Contacts between the two chains:
Residue S57 in the second protein is in contact with residue S9 in the first protein (closest heavy-atom distance 3.1 Å).
Residue G50 in the second protein contacts residue I8 in the first protein (closest heavy-atom distance 3.3 Å).
Residue F109 in the second protein is in contact with residue I8 in the first protein (closest heavy-atom distance 3.5 Å).
Residue Y103 in the second protein contacts residue T10 in the first protein (closest heavy-atom distance 4.9 Å).
Residue Y103 in the second protein contacts residue T11 in the first protein (closest heavy-atom distance 4.0 Å).
Residue Y60 in the second protein contacts residue L7 in the first protein (closest heavy-atom distance 4.2 Å).
Residue D54 in the second protein contacts residue T10 in the first protein (closest heavy-atom distance 2.8 Å).
Residue Y103 in the second protein contacts residue W15 in the first protein (closest heavy-atom distance 4.5 Å).
Residue G106 in the second protein contacts residue T11 in the first protein (closest heavy-atom distance 3.6 Å).
Residue T110 in the second protein interacts with residue I8 in the first protein (closest heavy-atom distance 4.6 Å).
Residue D31 in the second protein contacts residue P14 in the first protein (closest heavy-atom distance 3.7 Å).
Residue Y108 in the second protein is in contact with residue S9 in the first protein (closest heavy-atom distance 3.1 Å).
Residue W53 in the second protein is in contact with residue P14 in the first protein (closest heavy-atom distance 3.5 Å).
Residue W53 in the second protein interacts with residue V13 in the first protein (closest heavy-atom distance 3.4 Å).
Residue W47 in the second protein contacts residue L7 in the first protein (closest heavy-atom distance 3.7 Å).
Residue Y108 in the second protein is in contact with residue T10 in the first protein (closest heavy-atom distance 2.7 Å).
Residue D54 in the second protein is in contact with residue A12 in the first protein (closest heavy-atom distance 3.3 Å).
Residue H35 in the second protein contacts residue I8 in the first protein (closest heavy-atom distance 4.4 Å).
Residue Y108 in the second protein interacts with residue A12 in the first protein (closest heavy-atom distance 3.7 Å).
Residue Y108 in the second protein contacts residue W15 in the first protein (closest heavy-atom distance 3.7 Å).
Residue Y108 in the second protein is in contact with residue P14 in the first protein (closest heavy-atom distance 3.3 Å).
Residue W53 in the second protein is in contact with residue T10 in the first protein (closest heavy-atom distance 3.6 Å).
Residue F109 in the second protein is in contact with residue S9 in the first protein (closest heavy-atom distance 4.0 Å).
Residue S57 in the second protein interacts with residue I8 in the first protein (closest heavy-atom distance 3.4 Å).
Residue I51 in the second protein contacts residue I8 in the first protein (closest heavy-atom distance 3.9 Å).
Residue S56 in the second protein contacts residue T10 in the first protein (closest heavy-atom distance 3.3 Å).
Residue W53 in the second protein is in contact with residue A12 in the first protein (closest heavy-atom distance 3.0 Å).
Residue G107 in the second protein interacts with residue S9 in the first protein (closest heavy-atom distance 4.9 Å).
Residue G107 in the second protein interacts with residue T10 in the first protein (closest heavy-atom distance 3.6 Å).
Residue Y108 in the second protein contacts residue T11 in the first protein (closest heavy-atom distance 4.7 Å).
Residue G107 in the second protein contacts residue T11 in the first protein (closest heavy-atom distance 4.8 Å).
Residue F109 in the second protein contacts residue K6 in the first protein (closest heavy-atom distance 3.5 Å).
Residue W47 in the second protein interacts with residue I8 in the first protein (closest heavy-atom distance 3.9 Å).
Residue I58 in the second protein interacts with residue L7 in the first protein (closest heavy-atom distance 4.4 Å).
Residue S52 in the second protein is in contact with residue T10 in the first protein (closest heavy-atom distance 4.1 Å).
Residue S56 in the second protein contacts residue S9 in the first protein (closest heavy-atom distance 4.8 Å).
Residue Y108 in the second protein is in contact with residue I8 in the first protein (closest heavy-atom distance 4.4 Å).
Residue I58 in the second protein is in contact with residue I8 in the first protein (closest heavy-atom distance 4.0 Å).
Residue S52 in the second protein is in contact with residue I8 in the first protein (closest heavy-atom distance 4.0 Å).
Residue G106 in the second protein interacts with residue T10 in the first protein (closest heavy-atom distance 4.9 Å).
Residue S57 in the second protein interacts with residue T10 in the first protein (closest heavy-atom distance 4.9 Å).
Residue G59 in the second protein contacts residue I8 in the first protein (closest heavy-atom distance 3.5 Å).
Residue Y108 in the second protein is in contact with residue V13 in the first protein (closest heavy-atom distance 4.1 Å).
Residue G59 in the second protein interacts with residue L7 in the first protein (closest heavy-atom distance 4.5 Å).
Residue Y103 in the second protein interacts with residue V13 in the first protein (closest heavy-atom distance 3.7 Å).
Residue S57 in the second protein interacts with residue L7 in the first protein (closest heavy-atom distance 4.0 Å).

Sequence of the first protein:
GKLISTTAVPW

Sequence of the second protein:
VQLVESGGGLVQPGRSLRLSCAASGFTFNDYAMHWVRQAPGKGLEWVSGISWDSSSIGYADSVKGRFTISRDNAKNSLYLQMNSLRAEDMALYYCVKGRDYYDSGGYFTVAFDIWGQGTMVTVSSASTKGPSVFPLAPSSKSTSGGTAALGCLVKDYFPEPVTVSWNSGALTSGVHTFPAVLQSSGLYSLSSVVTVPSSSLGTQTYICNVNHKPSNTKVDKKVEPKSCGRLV

These two protein chains interact to form a complex.